Sequence of the first protein:
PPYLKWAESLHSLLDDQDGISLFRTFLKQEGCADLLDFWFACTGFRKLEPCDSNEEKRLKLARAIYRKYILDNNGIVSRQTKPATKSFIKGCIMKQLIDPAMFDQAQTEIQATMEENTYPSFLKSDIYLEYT

Residue-level contacts at the interface:
Residue K68 in the first protein is in contact with residue L6 in the second protein (closest heavy-atom distance 3.8 Å).
Residue K60 in the first protein interacts with residue S1 in the second protein (closest heavy-atom distance 4.1 Å).
Residue L14 in the first protein contacts residue P15 in the second protein (closest heavy-atom distance 3.5 Å).
Residue I65 in the first protein contacts residue L6 in the second protein (closest heavy-atom distance 3.7 Å).
Residue A64 in the first protein is in contact with residue L5 in the second protein (closest heavy-atom distance 4.6 Å).
Residue A64 in the first protein interacts with residue L6 in the second protein (closest heavy-atom distance 3.9 Å).
Residue K47 in the first protein is in contact with residue A13 in the second protein (closest heavy-atom distance 4.8 Å).
Residue Q17 in the first protein is in contact with residue M14 in the second protein (closest heavy-atom distance 4.6 Å).
Residue G44 in the first protein is in contact with residue A13 in the second protein (closest heavy-atom distance 3.7 Å).
Residue R63 in the first protein interacts with residue S1 in the second protein (closest heavy-atom distance 3.7 Å).
Residue Q17 in the first protein contacts residue K16 in the second protein (closest heavy-atom distance 3.9 Å).
Residue F45 in the first protein is in contact with residue C9 in the second protein (closest heavy-atom distance 3.5 Å).
Residue L61 in the first protein is in contact with residue L5 in the second protein (closest heavy-atom distance 4.0 Å).
Residue F40 in the first protein interacts with residue P15 in the second protein (closest heavy-atom distance 4.6 Å).
Residue D15 in the first protein interacts with residue P15 in the second protein (closest heavy-atom distance 3.4 Å).
Residue T43 in the first protein contacts residue A13 in the second protein (closest heavy-atom distance 3.7 Å).
Residue D37 in the first protein contacts residue I10 in the second protein (closest heavy-atom distance 3.6 Å).
Residue G44 in the first protein is in contact with residue S12 in the second protein (closest heavy-atom distance 3.9 Å).
Residue A41 in the first protein is in contact with residue I10 in the second protein (closest heavy-atom distance 4.0 Å).
Residue A64 in the first protein interacts with residue S1 in the second protein (closest heavy-atom distance 3.6 Å).
Residue K47 in the first protein is in contact with residue S12 in the second protein (closest heavy-atom distance 3.0 Å).
Residue R67 in the first protein interacts with residue S1 in the second protein (closest heavy-atom distance 2.6 Å).
Residue L61 in the first protein is in contact with residue C9 in the second protein (closest heavy-atom distance 3.5 Å).
Residue I65 in the first protein interacts with residue C9 in the second protein (closest heavy-atom distance 4.8 Å).
Residue Y69 in the first protein is in contact with residue L6 in the second protein (closest heavy-atom distance 4.4 Å).
Residue Y69 in the first protein is in contact with residue I10 in the second protein (closest heavy-atom distance 4.4 Å).
Residue L61 in the first protein is in contact with residue L6 in the second protein (closest heavy-atom distance 4.2 Å).
Residue F40 in the first protein contacts residue I10 in the second protein (closest heavy-atom distance 3.9 Å).
Residue K57 in the first protein is in contact with residue L5 in the second protein (closest heavy-atom distance 5.0 Å).
Residue K60 in the first protein is in contact with residue L5 in the second protein (closest heavy-atom distance 3.9 Å).
Residue A41 in the first protein contacts residue C9 in the second protein (closest heavy-atom distance 3.2 Å).
Residue D16 in the first protein contacts residue P15 in the second protein (closest heavy-atom distance 4.0 Å).
Residue F40 in the first protein is in contact with residue A13 in the second protein (closest heavy-atom distance 3.4 Å).
Residue G44 in the first protein interacts with residue C9 in the second protein (closest heavy-atom distance 3.7 Å).
Residue K68 in the first protein is in contact with residue D3 in the second protein (closest heavy-atom distance 3.8 Å).
Residue F40 in the first protein interacts with residue M14 in the second protein (closest heavy-atom distance 3.7 Å).
Residue I20 in the first protein is in contact with residue P15 in the second protein (closest heavy-atom distance 3.4 Å).
Residue Q17 in the first protein interacts with residue P15 in the second protein (closest heavy-atom distance 3.0 Å).
Residue F40 in the first protein is in contact with residue C9 in the second protein (closest heavy-atom distance 4.5 Å).
Residue A64 in the first protein contacts residue E2 in the second protein (closest heavy-atom distance 4.3 Å).
Residue A41 in the first protein interacts with residue L6 in the second protein (closest heavy-atom distance 4.9 Å).
Residue I20 in the first protein is in contact with residue M14 in the second protein (closest heavy-atom distance 3.8 Å).

Sequence of the second protein:
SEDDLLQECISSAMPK

The following describes two proteins that form a bound complex.